Contacts between the two chains:
Residue L272 in the first protein contacts residue W104 in the second protein (closest heavy-atom distance 4.1 Å).
Residue S337 in the first protein interacts with residue Q39 in the second protein (closest heavy-atom distance 3.2 Å).
Residue V341 in the first protein interacts with residue N108 in the second protein (closest heavy-atom distance 2.7 Å).
Residue M347 in the first protein contacts residue Y59 in the second protein (closest heavy-atom distance 3.9 Å).
Residue A340 in the first protein is in contact with residue R45 in the second protein (closest heavy-atom distance 4.2 Å).
Residue M347 in the first protein interacts with residue F107 in the second protein (closest heavy-atom distance 3.8 Å).
Residue V341 in the first protein contacts residue R45 in the second protein (closest heavy-atom distance 3.5 Å).
Residue K207 in the first protein is in contact with residue N108 in the second protein (closest heavy-atom distance 3.9 Å).
Residue A348 in the first protein interacts with residue W104 in the second protein (closest heavy-atom distance 3.7 Å).
Residue R346 in the first protein contacts residue E65 in the second protein (closest heavy-atom distance 3.7 Å).
Residue S336 in the first protein interacts with residue K43 in the second protein (closest heavy-atom distance 4.2 Å).
Residue T205 in the first protein interacts with residue T106 in the second protein (closest heavy-atom distance 2.9 Å).
Residue P349 in the first protein is in contact with residue Y59 in the second protein (closest heavy-atom distance 4.0 Å).
Residue V341 in the first protein is in contact with residue G47 in the second protein (closest heavy-atom distance 3.5 Å).
Residue M347 in the first protein interacts with residue S49 in the second protein (closest heavy-atom distance 3.5 Å).
Residue M347 in the first protein interacts with residue V48 in the second protein (closest heavy-atom distance 3.8 Å).
Residue V343 in the first protein contacts residue T106 in the second protein (closest heavy-atom distance 3.7 Å).
Residue R346 in the first protein is in contact with residue D62 in the second protein (closest heavy-atom distance 3.2 Å).
Residue K207 in the first protein is in contact with residue T106 in the second protein (closest heavy-atom distance 3.8 Å).
Residue M347 in the first protein contacts residue W104 in the second protein (closest heavy-atom distance 3.4 Å).
Residue S336 in the first protein interacts with residue G42 in the second protein (closest heavy-atom distance 4.0 Å).
Residue P270 in the first protein interacts with residue W104 in the second protein (closest heavy-atom distance 3.4 Å).
Residue S337 in the first protein contacts residue R45 in the second protein (closest heavy-atom distance 3.7 Å).
Residue K207 in the first protein is in contact with residue S102 in the second protein (closest heavy-atom distance 4.2 Å).
Residue M347 in the first protein contacts residue G47 in the second protein (closest heavy-atom distance 3.8 Å).
Residue R346 in the first protein interacts with residue Y60 in the second protein (closest heavy-atom distance 3.1 Å).
Residue I342 in the first protein contacts residue G47 in the second protein (closest heavy-atom distance 2.8 Å).
Residue S336 in the first protein is in contact with residue E44 in the second protein (closest heavy-atom distance 4.0 Å).
Residue S182 in the first protein contacts residue E44 in the second protein (closest heavy-atom distance 2.8 Å).
Residue K207 in the first protein contacts residue G109 in the second protein (closest heavy-atom distance 3.5 Å).
Residue S336 in the first protein contacts residue Q39 in the second protein (closest heavy-atom distance 4.2 Å).
Residue R346 in the first protein interacts with residue Y59 in the second protein (closest heavy-atom distance 4.0 Å).
Residue E350 in the first protein contacts residue W104 in the second protein (closest heavy-atom distance 2.8 Å).
Residue N206 in the first protein contacts residue T106 in the second protein (closest heavy-atom distance 3.6 Å).
Residue S344 in the first protein interacts with residue T61 in the second protein (closest heavy-atom distance 3.4 Å).
Residue N206 in the first protein interacts with residue N108 in the second protein (closest heavy-atom distance 3.3 Å).
Residue M347 in the first protein contacts residue C50 in the second protein (closest heavy-atom distance 3.9 Å).
Residue I342 in the first protein contacts residue R45 in the second protein (closest heavy-atom distance 2.8 Å).
Residue V341 in the first protein is in contact with residue E46 in the second protein (closest heavy-atom distance 3.7 Å).
Residue M347 in the first protein is in contact with residue Y60 in the second protein (closest heavy-atom distance 3.8 Å).
Residue P270 in the first protein contacts residue T106 in the second protein (closest heavy-atom distance 3.5 Å).
Residue K207 in the first protein is in contact with residue D99 in the second protein (closest heavy-atom distance 2.7 Å).
Residue P349 in the first protein contacts residue W104 in the second protein (closest heavy-atom distance 3.5 Å).
Residue T339 in the first protein interacts with residue E44 in the second protein (closest heavy-atom distance 2.7 Å).
Residue V343 in the first protein is in contact with residue F107 in the second protein (closest heavy-atom distance 3.6 Å).
Residue N206 in the first protein contacts residue G109 in the second protein (closest heavy-atom distance 3.5 Å).
Residue R271 in the first protein interacts with residue W104 in the second protein (closest heavy-atom distance 3.8 Å).
Residue I342 in the first protein is in contact with residue E44 in the second protein (closest heavy-atom distance 3.6 Å).
Residue V341 in the first protein is in contact with residue F37 in the second protein (closest heavy-atom distance 4.0 Å).
Residue D181 in the first protein interacts with residue E44 in the second protein (closest heavy-atom distance 2.8 Å).
Residue T177 in the first protein interacts with residue N108 in the second protein (closest heavy-atom distance 4.0 Å).
Residue A340 in the first protein interacts with residue N108 in the second protein (closest heavy-atom distance 3.2 Å).
Residue V341 in the first protein interacts with residue W113 in the second protein (closest heavy-atom distance 3.7 Å).
Residue P180 in the first protein contacts residue E44 in the second protein (closest heavy-atom distance 3.3 Å).
Residue S344 in the first protein contacts residue D62 in the second protein (closest heavy-atom distance 3.3 Å).
Residue K207 in the first protein contacts residue D111 in the second protein (closest heavy-atom distance 4.2 Å).
Residue V341 in the first protein contacts residue F107 in the second protein (closest heavy-atom distance 3.8 Å).
Residue I342 in the first protein contacts residue E46 in the second protein (closest heavy-atom distance 3.3 Å).
Residue T205 in the first protein contacts residue N108 in the second protein (closest heavy-atom distance 2.8 Å).
Residue M347 in the first protein interacts with residue T61 in the second protein (closest heavy-atom distance 3.8 Å).

The following describes two proteins that form a bound complex.

Sequence of the second protein:
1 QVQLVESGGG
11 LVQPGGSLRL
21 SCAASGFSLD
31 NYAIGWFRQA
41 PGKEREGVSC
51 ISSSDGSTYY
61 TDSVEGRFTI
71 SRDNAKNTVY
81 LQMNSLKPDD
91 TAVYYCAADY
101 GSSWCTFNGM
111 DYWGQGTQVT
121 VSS

Sequence of the first protein:
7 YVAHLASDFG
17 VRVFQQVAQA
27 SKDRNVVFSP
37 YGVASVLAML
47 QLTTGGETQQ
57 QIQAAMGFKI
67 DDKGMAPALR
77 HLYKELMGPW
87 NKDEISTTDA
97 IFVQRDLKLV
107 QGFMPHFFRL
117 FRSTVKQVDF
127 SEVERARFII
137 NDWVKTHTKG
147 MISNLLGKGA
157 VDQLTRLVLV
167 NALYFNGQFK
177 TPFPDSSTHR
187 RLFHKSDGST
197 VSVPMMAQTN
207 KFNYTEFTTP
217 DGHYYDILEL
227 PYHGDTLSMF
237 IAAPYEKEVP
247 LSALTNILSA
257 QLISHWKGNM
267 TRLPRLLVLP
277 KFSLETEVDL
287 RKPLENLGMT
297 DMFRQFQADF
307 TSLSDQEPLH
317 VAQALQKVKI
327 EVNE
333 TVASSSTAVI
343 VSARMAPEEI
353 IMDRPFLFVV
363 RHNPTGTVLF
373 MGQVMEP